These two protein chains interact to form a complex.

Sequence of chain B:
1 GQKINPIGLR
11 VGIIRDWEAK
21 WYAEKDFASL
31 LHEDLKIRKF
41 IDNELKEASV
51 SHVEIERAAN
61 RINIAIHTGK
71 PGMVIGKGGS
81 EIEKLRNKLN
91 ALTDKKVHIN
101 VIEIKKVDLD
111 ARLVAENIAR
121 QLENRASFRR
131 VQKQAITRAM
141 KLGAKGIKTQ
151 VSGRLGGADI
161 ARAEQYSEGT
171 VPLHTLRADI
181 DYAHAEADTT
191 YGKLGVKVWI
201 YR

Residue-level contacts at the interface:
Residue Q165 in chain B contacts residue G19 in chain A (closest heavy-atom distance 4.9 Å).
Residue Q165 in chain B interacts with residue F22 in chain A (closest heavy-atom distance 3.7 Å).
Residue R162 in chain B contacts residue R20 in chain A (closest heavy-atom distance 3.2 Å).
Residue Y166 in chain B interacts with residue F22 in chain A (closest heavy-atom distance 3.4 Å).
Residue Y166 in chain B is in contact with residue F24 in chain A (closest heavy-atom distance 4.5 Å).
Residue A163 in chain B is in contact with residue R20 in chain A (closest heavy-atom distance 4.7 Å).
Residue E164 in chain B interacts with residue F22 in chain A (closest heavy-atom distance 4.6 Å).
Residue Q165 in chain B interacts with residue R20 in chain A (closest heavy-atom distance 3.9 Å).

Sequence of chain A:
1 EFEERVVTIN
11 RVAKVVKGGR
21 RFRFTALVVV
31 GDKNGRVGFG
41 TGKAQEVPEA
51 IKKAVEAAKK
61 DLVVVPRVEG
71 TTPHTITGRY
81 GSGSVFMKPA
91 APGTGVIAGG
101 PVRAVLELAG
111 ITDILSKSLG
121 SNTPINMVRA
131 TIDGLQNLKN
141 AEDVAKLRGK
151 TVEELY